Sequence of protein 1:
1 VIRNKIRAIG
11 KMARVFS

Interface contacts:
Residue M146 in protein 2 is in contact with residue R7 in protein 1 (closest heavy-atom distance 3.2 Å).
Residue R91 in protein 2 interacts with residue A13 in protein 1 (closest heavy-atom distance 3.7 Å).
Residue L113 in protein 2 is in contact with residue I9 in protein 1 (closest heavy-atom distance 3.6 Å).
Residue F142 in protein 2 interacts with residue I6 in protein 1 (closest heavy-atom distance 3.8 Å).
Residue L117 in protein 2 is in contact with residue I2 in protein 1 (closest heavy-atom distance 4.4 Å).
Residue M145 in protein 2 is in contact with residue R3 in protein 1 (closest heavy-atom distance 3.0 Å).
Residue A148 in protein 2 contacts residue R3 in protein 1 (closest heavy-atom distance 3.5 Å).
Residue E88 in protein 2 is in contact with residue S17 in protein 1 (closest heavy-atom distance 4.7 Å).
Residue T147 in protein 2 interacts with residue R3 in protein 1 (closest heavy-atom distance 3.9 Å).
Residue F93 in protein 2 is in contact with residue I6 in protein 1 (closest heavy-atom distance 4.0 Å).
Residue V92 in protein 2 contacts residue A13 in protein 1 (closest heavy-atom distance 4.0 Å).
Residue M145 in protein 2 interacts with residue I6 in protein 1 (closest heavy-atom distance 4.3 Å).
Residue E85 in protein 2 interacts with residue K11 in protein 1 (closest heavy-atom distance 3.2 Å).
Residue I86 in protein 2 interacts with residue R7 in protein 1 (closest heavy-atom distance 4.0 Å).
Residue M110 in protein 2 is in contact with residue I2 in protein 1 (closest heavy-atom distance 4.0 Å).
Residue E88 in protein 2 contacts residue R14 in protein 1 (closest heavy-atom distance 4.5 Å).
Residue M125 in protein 2 contacts residue I6 in protein 1 (closest heavy-atom distance 4.7 Å).
Residue G114 in protein 2 contacts residue K5 in protein 1 (closest heavy-atom distance 4.0 Å).
Residue M146 in protein 2 contacts residue I6 in protein 1 (closest heavy-atom distance 3.7 Å).
Residue M146 in protein 2 contacts residue R3 in protein 1 (closest heavy-atom distance 3.6 Å).
Residue A89 in protein 2 contacts residue I6 in protein 1 (closest heavy-atom distance 3.7 Å).
Residue T147 in protein 2 contacts residue R7 in protein 1 (closest heavy-atom distance 4.5 Å).
Residue E115 in protein 2 is in contact with residue I2 in protein 1 (closest heavy-atom distance 4.4 Å).
Residue E85 in protein 2 is in contact with residue G10 in protein 1 (closest heavy-atom distance 3.3 Å).
Residue R91 in protein 2 contacts residue S17 in protein 1 (closest heavy-atom distance 3.2 Å).
Residue E88 in protein 2 interacts with residue A13 in protein 1 (closest heavy-atom distance 3.8 Å).
Residue L113 in protein 2 is in contact with residue K5 in protein 1 (closest heavy-atom distance 2.7 Å).
Residue M110 in protein 2 is in contact with residue I9 in protein 1 (closest heavy-atom distance 3.8 Å).
Residue S82 in protein 2 contacts residue R7 in protein 1 (closest heavy-atom distance 3.0 Å).
Residue E88 in protein 2 is in contact with residue G10 in protein 1 (closest heavy-atom distance 3.6 Å).
Residue A89 in protein 2 contacts residue G10 in protein 1 (closest heavy-atom distance 3.9 Å).
Residue F93 in protein 2 is in contact with residue I9 in protein 1 (closest heavy-atom distance 4.0 Å).
Residue E85 in protein 2 is in contact with residue R7 in protein 1 (closest heavy-atom distance 3.8 Å).
Residue V92 in protein 2 interacts with residue I9 in protein 1 (closest heavy-atom distance 4.0 Å).
Residue A89 in protein 2 interacts with residue I9 in protein 1 (closest heavy-atom distance 4.4 Å).
Residue M125 in protein 2 is in contact with residue I2 in protein 1 (closest heavy-atom distance 3.8 Å).
Residue E84 in protein 2 is in contact with residue R14 in protein 1 (closest heavy-atom distance 2.3 Å).
Residue E115 in protein 2 is in contact with residue K5 in protein 1 (closest heavy-atom distance 2.8 Å).

These two protein chains interact to form a complex.

Sequence of protein 2:
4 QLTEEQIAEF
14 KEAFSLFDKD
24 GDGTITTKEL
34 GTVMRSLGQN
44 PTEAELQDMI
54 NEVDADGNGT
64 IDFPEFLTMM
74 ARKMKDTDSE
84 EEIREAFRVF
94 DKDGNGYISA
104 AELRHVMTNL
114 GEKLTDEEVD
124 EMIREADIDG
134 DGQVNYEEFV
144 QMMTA